Contacts between the two chains:
Residue N95 in the second protein interacts with residue G94 in the first protein (closest heavy-atom distance 2.9 Å).
Residue G79 in the second protein contacts residue N80 in the first protein (closest heavy-atom distance 2.9 Å).
Residue G70 in the second protein interacts with residue F69 in the first protein (closest heavy-atom distance 2.8 Å).
Residue N87 in the second protein is in contact with residue N87 in the first protein (closest heavy-atom distance 2.6 Å).
Residue N95 in the second protein interacts with residue N83 in the first protein (closest heavy-atom distance 3.1 Å).
Residue F78 in the second protein is in contact with residue F78 in the first protein (closest heavy-atom distance 2.9 Å).
Residue N68 in the second protein interacts with residue F69 in the first protein (closest heavy-atom distance 3.1 Å).
Residue Y81 in the second protein interacts with residue N82 in the first protein (closest heavy-atom distance 2.8 Å).
Residue S85 in the second protein contacts residue S85 in the first protein (closest heavy-atom distance 3.2 Å).
Residue S74 in the second protein interacts with residue G72 in the first protein (closest heavy-atom distance 2.9 Å).
Residue S74 in the second protein interacts with residue G70 in the first protein (closest heavy-atom distance 3.2 Å).
Residue G108 in the second protein interacts with residue G108 in the first protein (closest heavy-atom distance 3.1 Å).
Residue P103 in the second protein interacts with residue P103 in the first protein (closest heavy-atom distance 3.2 Å).
Residue G79 in the second protein is in contact with residue G79 in the first protein (closest heavy-atom distance 3.1 Å).
Residue Q109 in the second protein is in contact with residue Y110 in the first protein (closest heavy-atom distance 2.7 Å).
Residue Y81 in the second protein contacts residue Y81 in the first protein (closest heavy-atom distance 3.2 Å).
Residue S74 in the second protein contacts residue S74 in the first protein (closest heavy-atom distance 3.2 Å).
Residue M91 in the second protein interacts with residue K92 in the first protein (closest heavy-atom distance 2.8 Å).
Residue G98 in the second protein contacts residue G98 in the first protein (closest heavy-atom distance 3.1 Å).
Residue G71 in the second protein contacts residue G72 in the first protein (closest heavy-atom distance 2.8 Å).
Residue Y75 in the second protein contacts residue N76 in the first protein (closest heavy-atom distance 2.8 Å).
Residue N83 in the second protein is in contact with residue N82 in the first protein (closest heavy-atom distance 2.9 Å).
Residue G107 in the second protein interacts with residue F96 in the first protein (closest heavy-atom distance 2.9 Å).
Residue Y75 in the second protein is in contact with residue S74 in the first protein (closest heavy-atom distance 2.9 Å).
Residue D77 in the second protein interacts with residue N76 in the first protein (closest heavy-atom distance 2.8 Å).
Residue N76 in the second protein contacts residue N76 in the first protein (closest heavy-atom distance 2.7 Å).
Residue G97 in the second protein is in contact with residue F96 in the first protein (closest heavy-atom distance 2.5 Å).
Residue S85 in the second protein interacts with residue S86 in the first protein (closest heavy-atom distance 3.0 Å).
Residue M91 in the second protein is in contact with residue N87 in the first protein (closest heavy-atom distance 3.1 Å).
Residue K92 in the second protein interacts with residue G93 in the first protein (closest heavy-atom distance 3.0 Å).
Residue G89 in the second protein contacts residue N87 in the first protein (closest heavy-atom distance 3.0 Å).
Residue G73 in the second protein interacts with residue G72 in the first protein (closest heavy-atom distance 2.6 Å).
Residue N95 in the second protein is in contact with residue N95 in the first protein (closest heavy-atom distance 2.6 Å).
Residue G93 in the second protein is in contact with residue G94 in the first protein (closest heavy-atom distance 2.9 Å).
Residue R99 in the second protein is in contact with residue D77 in the first protein (closest heavy-atom distance 2.3 Å).
Residue N68 in the second protein interacts with residue S67 in the first protein (closest heavy-atom distance 3.0 Å).
Residue Q84 in the second protein is in contact with residue Q84 in the first protein (closest heavy-atom distance 2.9 Å).
Residue N95 in the second protein contacts residue F96 in the first protein (closest heavy-atom distance 2.7 Å).
Residue S100 in the second protein interacts with residue R99 in the first protein (closest heavy-atom distance 2.4 Å).
Residue R99 in the second protein contacts residue Y81 in the first protein (closest heavy-atom distance 2.8 Å).
Residue N82 in the second protein contacts residue N82 in the first protein (closest heavy-atom distance 2.5 Å).
Residue D77 in the second protein contacts residue D77 in the first protein (closest heavy-atom distance 3.2 Å).
Residue F96 in the second protein interacts with residue F96 in the first protein (closest heavy-atom distance 3.2 Å).
Residue N83 in the second protein interacts with residue Q84 in the first protein (closest heavy-atom distance 2.8 Å).
Residue N80 in the second protein contacts residue N80 in the first protein (closest heavy-atom distance 2.8 Å).
Residue G89 in the second protein contacts residue F88 in the first protein (closest heavy-atom distance 2.6 Å).
Residue D77 in the second protein contacts residue F78 in the first protein (closest heavy-atom distance 3.0 Å).
Residue G94 in the second protein is in contact with residue G94 in the first protein (closest heavy-atom distance 3.1 Å).
Residue M91 in the second protein contacts residue P90 in the first protein (closest heavy-atom distance 2.9 Å).
Residue S85 in the second protein contacts residue Q84 in the first protein (closest heavy-atom distance 2.9 Å).
Residue N87 in the second protein interacts with residue S86 in the first protein (closest heavy-atom distance 3.1 Å).
Residue P103 in the second protein interacts with residue Y104 in the first protein (closest heavy-atom distance 2.6 Å).
Residue G107 in the second protein is in contact with residue G106 in the first protein (closest heavy-atom distance 3.1 Å).
Residue Q109 in the second protein is in contact with residue Q109 in the first protein (closest heavy-atom distance 2.9 Å).
Residue N83 in the second protein contacts residue N83 in the first protein (closest heavy-atom distance 2.6 Å).
Residue N87 in the second protein is in contact with residue F88 in the first protein (closest heavy-atom distance 3.0 Å).
Residue G106 in the second protein is in contact with residue G105 in the first protein (closest heavy-atom distance 2.8 Å).
Residue Y81 in the second protein contacts residue N80 in the first protein (closest heavy-atom distance 2.8 Å).
Residue G93 in the second protein interacts with residue G93 in the first protein (closest heavy-atom distance 3.1 Å).
Residue G108 in the second protein interacts with residue Q109 in the first protein (closest heavy-atom distance 3.0 Å).

Sequence of the first protein:
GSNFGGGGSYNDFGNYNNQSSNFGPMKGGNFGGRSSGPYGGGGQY

This data describes a binding interaction between two proteins.

Sequence of the second protein:
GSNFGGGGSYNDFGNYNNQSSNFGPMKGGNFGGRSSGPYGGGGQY